Interface contacts:
Residue Y141 in chain A contacts residue E42 in chain B (closest heavy-atom distance 3.5 Å).
Residue T285 in chain A interacts with residue V28 in chain B (closest heavy-atom distance 3.4 Å).
Residue W318 in chain A is in contact with residue E26 in chain B (closest heavy-atom distance 3.6 Å).
Residue W318 in chain A is in contact with residue P27 in chain B (closest heavy-atom distance 3.4 Å).
Residue D52 in chain A is in contact with residue N59 in chain B (closest heavy-atom distance 3.4 Å).
Residue R195 in chain A is in contact with residue E42 in chain B (closest heavy-atom distance 3.2 Å).
Residue E27 in chain A interacts with residue I52 in chain B (closest heavy-atom distance 3.3 Å).
Residue M18 in chain A contacts residue L205 in chain B (closest heavy-atom distance 3.6 Å).
Residue N242 in chain A interacts with residue Q35 in chain B (closest heavy-atom distance 3.5 Å).
Residue A58 in chain A contacts residue I52 in chain B (closest heavy-atom distance 3.3 Å).
Residue S279 in chain A contacts residue W31 in chain B (closest heavy-atom distance 3.1 Å).
Residue N142 in chain A is in contact with residue T46 in chain B (closest heavy-atom distance 3.2 Å).
Residue N105 in chain A is in contact with residue C45 in chain B (closest heavy-atom distance 3.5 Å).
Residue N202 in chain A is in contact with residue P41 in chain B (closest heavy-atom distance 3.3 Å).
Residue R54 in chain A interacts with residue E55 in chain B (closest heavy-atom distance 3.2 Å).
Residue N199 in chain A is in contact with residue E42 in chain B (closest heavy-atom distance 3.4 Å).
Residue S319 in chain A contacts residue P27 in chain B (closest heavy-atom distance 3.4 Å).
Residue K98 in chain A interacts with residue H49 in chain B (closest heavy-atom distance 2.7 Å).
Residue N65 in chain A contacts residue H49 in chain B (closest heavy-atom distance 3.4 Å).
Residue N65 in chain A interacts with residue Q48 in chain B (closest heavy-atom distance 3.5 Å).
Residue F68 in chain A contacts residue L47 in chain B (closest heavy-atom distance 3.5 Å).
Residue N199 in chain A contacts residue M44 in chain B (closest heavy-atom distance 3.4 Å).
Residue G155 in chain A contacts residue W37 in chain B (closest heavy-atom distance 3.2 Å).
Residue N322 in chain A interacts with residue E26 in chain B (closest heavy-atom distance 3.4 Å).
Residue R220 in chain A interacts with residue E42 in chain B (closest heavy-atom distance 3.1 Å).
Residue R235 in chain A interacts with residue E42 in chain B (closest heavy-atom distance 2.4 Å).
Residue Y205 in chain A contacts residue R36 in chain B (closest heavy-atom distance 3.6 Å).
Residue N105 in chain A interacts with residue T46 in chain B (closest heavy-atom distance 2.7 Å).
Residue R234 in chain A is in contact with residue E40 in chain B (closest heavy-atom distance 2.3 Å).
Residue L20 in chain A is in contact with residue Y60 in chain B (closest heavy-atom distance 3.6 Å).
Residue F246 in chain A interacts with residue M32 in chain B (closest heavy-atom distance 3.1 Å).
Residue L206 in chain A interacts with residue R36 in chain B (closest heavy-atom distance 3.6 Å).
Residue Y141 in chain A interacts with residue V43 in chain B (closest heavy-atom distance 2.7 Å).
Residue Q62 in chain A interacts with residue K50 in chain B (closest heavy-atom distance 2.9 Å).
Residue R315 in chain A contacts residue E34 in chain B (closest heavy-atom distance 3.3 Å).
Residue G15 in chain A contacts residue Y60 in chain B (closest heavy-atom distance 3.2 Å).
Residue E21 in chain A interacts with residue T64 in chain B (closest heavy-atom distance 3.2 Å).
Residue G198 in chain A contacts residue E42 in chain B (closest heavy-atom distance 3.6 Å).
Residue E27 in chain A interacts with residue A53 in chain B (closest heavy-atom distance 2.8 Å).
Residue N282 in chain A contacts residue W31 in chain B (closest heavy-atom distance 3.6 Å).
Residue N282 in chain A contacts residue V28 in chain B (closest heavy-atom distance 3.5 Å).
Residue S238 in chain A contacts residue E40 in chain B (closest heavy-atom distance 3.5 Å).
Residue L206 in chain A contacts residue W37 in chain B (closest heavy-atom distance 3.6 Å).
Residue Q62 in chain A interacts with residue I52 in chain B (closest heavy-atom distance 3.3 Å).
Residue N65 in chain A interacts with residue L47 in chain B (closest heavy-atom distance 3.5 Å).
Residue Y205 in chain A interacts with residue Q35 in chain B (closest heavy-atom distance 2.5 Å).
Residue N239 in chain A contacts residue G39 in chain B (closest heavy-atom distance 3.3 Å).
Residue N239 in chain A contacts residue E40 in chain B (closest heavy-atom distance 3.2 Å).
Residue N102 in chain A interacts with residue Q48 in chain B (closest heavy-atom distance 2.8 Å).
Residue W318 in chain A interacts with residue P25 in chain B (closest heavy-atom distance 3.6 Å).
Residue G95 in chain A contacts residue K50 in chain B (closest heavy-atom distance 3.0 Å).
Residue D83 in chain A is in contact with residue K50 in chain B (closest heavy-atom distance 3.0 Å).
Residue L22 in chain A interacts with residue L205 in chain B (closest heavy-atom distance 3.7 Å).
Residue N102 in chain A interacts with residue L47 in chain B (closest heavy-atom distance 3.5 Å).
Residue S99 in chain A contacts residue K50 in chain B (closest heavy-atom distance 2.5 Å).
Residue Y205 in chain A is in contact with residue A38 in chain B (closest heavy-atom distance 3.5 Å).
Residue R138 in chain A is in contact with residue Q48 in chain B (closest heavy-atom distance 3.1 Å).
Residue N202 in chain A is in contact with residue E40 in chain B (closest heavy-atom distance 2.9 Å).
Residue E25 in chain A interacts with residue A208 in chain B (closest heavy-atom distance 3.6 Å).
Residue N145 in chain A contacts residue M44 in chain B (closest heavy-atom distance 3.0 Å).

Sequence of chain B:
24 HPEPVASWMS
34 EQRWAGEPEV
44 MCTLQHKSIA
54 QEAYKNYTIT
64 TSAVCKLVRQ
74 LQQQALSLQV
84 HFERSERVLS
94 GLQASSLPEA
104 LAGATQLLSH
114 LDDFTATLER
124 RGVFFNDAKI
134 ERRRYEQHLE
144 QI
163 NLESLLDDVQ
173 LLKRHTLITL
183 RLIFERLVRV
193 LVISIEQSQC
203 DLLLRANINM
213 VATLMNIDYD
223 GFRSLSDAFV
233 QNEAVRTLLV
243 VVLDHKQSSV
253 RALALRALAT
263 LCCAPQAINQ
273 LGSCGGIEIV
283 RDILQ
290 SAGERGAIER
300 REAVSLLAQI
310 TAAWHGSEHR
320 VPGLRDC

Sequence of chain A:
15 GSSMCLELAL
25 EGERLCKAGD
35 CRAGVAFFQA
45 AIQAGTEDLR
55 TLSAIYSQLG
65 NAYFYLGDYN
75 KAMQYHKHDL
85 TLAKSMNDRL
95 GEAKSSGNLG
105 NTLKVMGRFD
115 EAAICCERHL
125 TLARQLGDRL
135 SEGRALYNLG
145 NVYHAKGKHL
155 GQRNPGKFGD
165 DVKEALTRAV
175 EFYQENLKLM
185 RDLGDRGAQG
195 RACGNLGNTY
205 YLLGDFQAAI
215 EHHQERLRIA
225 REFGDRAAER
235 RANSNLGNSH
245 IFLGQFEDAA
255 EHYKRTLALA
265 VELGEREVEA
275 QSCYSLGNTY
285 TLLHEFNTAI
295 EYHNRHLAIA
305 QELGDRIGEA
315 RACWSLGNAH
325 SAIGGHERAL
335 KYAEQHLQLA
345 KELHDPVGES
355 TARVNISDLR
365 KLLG

This data describes a binding interaction between two proteins.